Sequence of the first protein:
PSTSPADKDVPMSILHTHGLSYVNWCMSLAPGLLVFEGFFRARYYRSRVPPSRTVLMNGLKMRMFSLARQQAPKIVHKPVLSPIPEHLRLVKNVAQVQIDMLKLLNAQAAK

Contacts between the two chains:
Residue Q87 in the second protein interacts with residue I15 in the first protein (closest heavy-atom distance 4.5 Å).
Residue S74 in the second protein contacts residue E38 in the first protein (closest heavy-atom distance 3.0 Å).
Residue M91 in the second protein is in contact with residue H17 in the first protein (closest heavy-atom distance 4.3 Å).
Residue F67 in the second protein contacts residue L35 in the first protein (closest heavy-atom distance 4.3 Å).
Residue R88 in the second protein is in contact with residue L21 in the first protein (closest heavy-atom distance 3.3 Å).
Residue G71 in the second protein is in contact with residue E38 in the first protein (closest heavy-atom distance 4.0 Å).
Residue V85 in the second protein is in contact with residue L21 in the first protein (closest heavy-atom distance 3.4 Å).
Residue Q87 in the second protein contacts residue H19 in the first protein (closest heavy-atom distance 4.1 Å).
Residue Y36 in the second protein interacts with residue R47 in the first protein (closest heavy-atom distance 3.9 Å).
Residue C78 in the second protein interacts with residue L34 in the first protein (closest heavy-atom distance 4.6 Å).
Residue I70 in the second protein contacts residue G39 in the first protein (closest heavy-atom distance 3.7 Å).
Residue I70 in the second protein contacts residue R42 in the first protein (closest heavy-atom distance 2.8 Å).
Residue F33 in the second protein is in contact with residue F40 in the first protein (closest heavy-atom distance 3.5 Å).
Residue S74 in the second protein contacts residue L35 in the first protein (closest heavy-atom distance 3.1 Å).
Residue K75 in the second protein interacts with residue E38 in the first protein (closest heavy-atom distance 4.6 Å).
Residue Y36 in the second protein contacts residue A43 in the first protein (closest heavy-atom distance 3.9 Å).
Residue K75 in the second protein is in contact with residue L35 in the first protein (closest heavy-atom distance 3.6 Å).
Residue R72 in the second protein contacts residue R42 in the first protein (closest heavy-atom distance 3.2 Å).
Residue L82 in the second protein contacts residue W26 in the first protein (closest heavy-atom distance 4.1 Å).
Residue S74 in the second protein contacts residue L34 in the first protein (closest heavy-atom distance 3.8 Å).
Residue V85 in the second protein is in contact with residue S22 in the first protein (closest heavy-atom distance 3.9 Å).
Residue E29 in the second protein interacts with residue F40 in the first protein (closest heavy-atom distance 4.1 Å).
Residue Q87 in the second protein interacts with residue T18 in the first protein (closest heavy-atom distance 3.7 Å).
Residue V73 in the second protein is in contact with residue E38 in the first protein (closest heavy-atom distance 3.7 Å).
Residue C78 in the second protein is in contact with residue L35 in the first protein (closest heavy-atom distance 3.4 Å).
Residue L84 in the second protein interacts with residue G20 in the first protein (closest heavy-atom distance 3.4 Å).
Residue V68 in the second protein contacts residue L35 in the first protein (closest heavy-atom distance 3.6 Å).
Residue Q87 in the second protein contacts residue L16 in the first protein (closest heavy-atom distance 3.1 Å).
Residue E29 in the second protein is in contact with residue R44 in the first protein (closest heavy-atom distance 3.1 Å).
Residue R88 in the second protein interacts with residue G20 in the first protein (closest heavy-atom distance 4.0 Å).
Residue L64 in the second protein interacts with residue V36 in the first protein (closest heavy-atom distance 3.9 Å).
Residue V85 in the second protein contacts residue W26 in the first protein (closest heavy-atom distance 4.1 Å).
Residue F32 in the second protein contacts residue A43 in the first protein (closest heavy-atom distance 4.1 Å).
Residue F67 in the second protein is in contact with residue G39 in the first protein (closest heavy-atom distance 3.5 Å).
Residue I70 in the second protein interacts with residue A43 in the first protein (closest heavy-atom distance 4.5 Å).
Residue C78 in the second protein contacts residue A31 in the first protein (closest heavy-atom distance 3.6 Å).
Residue M91 in the second protein interacts with residue L16 in the first protein (closest heavy-atom distance 3.4 Å).
Residue F67 in the second protein is in contact with residue A43 in the first protein (closest heavy-atom distance 4.7 Å).
Residue L84 in the second protein interacts with residue L21 in the first protein (closest heavy-atom distance 3.1 Å).
Residue R72 in the second protein is in contact with residue E38 in the first protein (closest heavy-atom distance 3.8 Å).
Residue S81 in the second protein is in contact with residue W26 in the first protein (closest heavy-atom distance 2.6 Å).
Residue F32 in the second protein interacts with residue R47 in the first protein (closest heavy-atom distance 4.2 Å).
Residue W79 in the second protein is in contact with residue L35 in the first protein (closest heavy-atom distance 4.1 Å).
Residue V68 in the second protein interacts with residue V36 in the first protein (closest heavy-atom distance 4.6 Å).
Residue V85 in the second protein contacts residue Y23 in the first protein (closest heavy-atom distance 4.1 Å).
Residue M91 in the second protein is in contact with residue H19 in the first protein (closest heavy-atom distance 3.9 Å).
Residue R88 in the second protein interacts with residue H19 in the first protein (closest heavy-atom distance 3.1 Å).
Residue F33 in the second protein is in contact with residue V36 in the first protein (closest heavy-atom distance 4.2 Å).
Residue G71 in the second protein contacts residue G39 in the first protein (closest heavy-atom distance 3.9 Å).
Residue R88 in the second protein interacts with residue S22 in the first protein (closest heavy-atom distance 3.7 Å).
Residue W79 in the second protein interacts with residue W26 in the first protein (closest heavy-atom distance 4.5 Å).
Residue F67 in the second protein interacts with residue F40 in the first protein (closest heavy-atom distance 3.6 Å).
Residue S74 in the second protein interacts with residue A31 in the first protein (closest heavy-atom distance 4.3 Å).
Residue C78 in the second protein contacts residue W26 in the first protein (closest heavy-atom distance 3.8 Å).
Residue L84 in the second protein contacts residue H19 in the first protein (closest heavy-atom distance 4.5 Å).
Residue F32 in the second protein is in contact with residue F40 in the first protein (closest heavy-atom distance 3.9 Å).
Residue F67 in the second protein is in contact with residue V36 in the first protein (closest heavy-atom distance 3.5 Å).
Residue F33 in the second protein interacts with residue F37 in the first protein (closest heavy-atom distance 4.7 Å).
Residue M91 in the second protein contacts residue T18 in the first protein (closest heavy-atom distance 3.1 Å).
Residue F32 in the second protein interacts with residue R44 in the first protein (closest heavy-atom distance 3.9 Å).

This data describes a binding interaction between two proteins.

Sequence of the second protein:
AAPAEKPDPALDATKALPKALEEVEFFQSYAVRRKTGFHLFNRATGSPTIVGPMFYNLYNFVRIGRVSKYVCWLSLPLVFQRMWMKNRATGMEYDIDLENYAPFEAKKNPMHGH